Sequence of chain B:
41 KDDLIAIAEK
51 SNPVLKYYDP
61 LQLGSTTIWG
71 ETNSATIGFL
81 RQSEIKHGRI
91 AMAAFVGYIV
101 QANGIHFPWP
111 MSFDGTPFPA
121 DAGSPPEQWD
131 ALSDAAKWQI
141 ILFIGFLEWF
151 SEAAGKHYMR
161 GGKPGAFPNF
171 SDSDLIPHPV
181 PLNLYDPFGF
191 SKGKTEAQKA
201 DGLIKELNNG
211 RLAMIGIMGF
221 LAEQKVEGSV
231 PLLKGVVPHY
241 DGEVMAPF

Interface contacts:
Residue D134 in chain B is in contact with residue L240 in chain A (closest heavy-atom distance 4.8 Å).
Residue W149 in chain B interacts with residue E73 in chain A (closest heavy-atom distance 3.2 Å).
Residue W138 in chain B interacts with residue Q241 in chain A (closest heavy-atom distance 4.7 Å).
Residue W149 in chain B interacts with residue T72 in chain A (closest heavy-atom distance 3.3 Å).
Residue L175 in chain B is in contact with residue T72 in chain A (closest heavy-atom distance 4.1 Å).
Residue W138 in chain B contacts residue L240 in chain A (closest heavy-atom distance 4.6 Å).

The following describes two proteins that form a bound complex.

Sequence of chain A:
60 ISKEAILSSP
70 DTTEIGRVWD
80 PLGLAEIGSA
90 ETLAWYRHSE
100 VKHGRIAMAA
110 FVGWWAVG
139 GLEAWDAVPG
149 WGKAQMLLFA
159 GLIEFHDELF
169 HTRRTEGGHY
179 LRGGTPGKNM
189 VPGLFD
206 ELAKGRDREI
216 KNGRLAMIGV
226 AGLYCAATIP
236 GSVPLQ